Sequence of chain A:
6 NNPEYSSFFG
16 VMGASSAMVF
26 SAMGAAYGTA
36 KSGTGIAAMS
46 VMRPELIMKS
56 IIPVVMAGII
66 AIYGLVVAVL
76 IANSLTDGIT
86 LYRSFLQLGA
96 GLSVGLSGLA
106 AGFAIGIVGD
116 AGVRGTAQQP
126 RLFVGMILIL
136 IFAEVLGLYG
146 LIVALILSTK

Sequence of chain B:
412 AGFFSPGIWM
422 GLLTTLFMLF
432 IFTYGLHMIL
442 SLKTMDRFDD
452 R

This data describes a binding interaction between two proteins.

Contacts between the two chains:
Residue M28 in chain A is in contact with residue L437 in chain B (closest heavy-atom distance 3.4 Å).
Residue F108 in chain A is in contact with residue Y435 in chain B (closest heavy-atom distance 3.8 Å).
Residue F108 in chain A is in contact with residue M439 in chain B (closest heavy-atom distance 3.5 Å).
Residue F14 in chain A contacts residue G422 in chain B (closest heavy-atom distance 3.8 Å).
Residue F14 in chain A is in contact with residue T425 in chain B (closest heavy-atom distance 3.2 Å).
Residue F14 in chain A is in contact with residue G418 in chain B (closest heavy-atom distance 5.0 Å).
Residue T39 in chain A contacts residue K444 in chain B (closest heavy-atom distance 4.5 Å).
Residue M28 in chain A interacts with residue I440 in chain B (closest heavy-atom distance 4.0 Å).
Residue T39 in chain A interacts with residue T445 in chain B (closest heavy-atom distance 4.4 Å).
Residue K36 in chain A contacts residue L443 in chain B (closest heavy-atom distance 3.5 Å).
Residue A42 in chain A contacts residue F449 in chain B (closest heavy-atom distance 3.3 Å).
Residue Y10 in chain A contacts residue G418 in chain B (closest heavy-atom distance 3.9 Å).
Residue Y32 in chain A interacts with residue L443 in chain B (closest heavy-atom distance 4.3 Å).
Residue F25 in chain A interacts with residue I432 in chain B (closest heavy-atom distance 3.5 Å).
Residue L101 in chain A is in contact with residue I432 in chain B (closest heavy-atom distance 3.9 Å).
Residue A43 in chain A is in contact with residue M446 in chain B (closest heavy-atom distance 3.9 Å).
Residue M17 in chain A contacts residue T425 in chain B (closest heavy-atom distance 3.8 Å).
Residue M17 in chain A interacts with residue T426 in chain B (closest heavy-atom distance 4.5 Å).
Residue F13 in chain A interacts with residue T426 in chain B (closest heavy-atom distance 5.0 Å).
Residue M47 in chain A is in contact with residue D450 in chain B (closest heavy-atom distance 3.4 Å).
Residue V24 in chain A contacts residue F433 in chain B (closest heavy-atom distance 4.7 Å).
Residue S21 in chain A is in contact with residue M429 in chain B (closest heavy-atom distance 4.1 Å).
Residue F90 in chain A is in contact with residue M421 in chain B (closest heavy-atom distance 4.6 Å).
Residue V46 in chain A interacts with residue R452 in chain B (closest heavy-atom distance 4.0 Å).
Residue F13 in chain A interacts with residue G422 in chain B (closest heavy-atom distance 4.8 Å).
Residue L104 in chain A interacts with residue G436 in chain B (closest heavy-atom distance 4.0 Å).
Residue F25 in chain A interacts with residue F433 in chain B (closest heavy-atom distance 3.6 Å).
Residue V46 in chain A is in contact with residue D451 in chain B (closest heavy-atom distance 2.9 Å).
Residue L93 in chain A interacts with residue T425 in chain B (closest heavy-atom distance 4.0 Å).
Residue F14 in chain A is in contact with residue M421 in chain B (closest heavy-atom distance 3.5 Å).
Residue V46 in chain A interacts with residue F449 in chain B (closest heavy-atom distance 3.7 Å).
Residue M28 in chain A is in contact with residue F433 in chain B (closest heavy-atom distance 3.5 Å).
Residue F90 in chain A is in contact with residue T425 in chain B (closest heavy-atom distance 4.6 Å).
Residue A42 in chain A is in contact with residue M446 in chain B (closest heavy-atom distance 4.2 Å).
Residue A35 in chain A interacts with residue L443 in chain B (closest heavy-atom distance 3.6 Å).
Residue L97 in chain A interacts with residue I432 in chain B (closest heavy-atom distance 4.2 Å).
Residue Y32 in chain A interacts with residue M439 in chain B (closest heavy-atom distance 3.5 Å).
Residue F108 in chain A interacts with residue G436 in chain B (closest heavy-atom distance 3.7 Å).
Residue M47 in chain A is in contact with residue R452 in chain B (closest heavy-atom distance 4.8 Å).
Residue I112 in chain A is in contact with residue M439 in chain B (closest heavy-atom distance 4.6 Å).
Residue L104 in chain A contacts residue I432 in chain B (closest heavy-atom distance 4.0 Å).
Residue F25 in chain A is in contact with residue M429 in chain B (closest heavy-atom distance 3.3 Å).
Residue A43 in chain A interacts with residue D450 in chain B (closest heavy-atom distance 5.0 Å).
Residue L104 in chain A contacts residue Y435 in chain B (closest heavy-atom distance 4.3 Å).
Residue L97 in chain A is in contact with residue M429 in chain B (closest heavy-atom distance 4.0 Å).
Residue M47 in chain A interacts with residue D451 in chain B (closest heavy-atom distance 3.9 Å).
Residue L93 in chain A interacts with residue M429 in chain B (closest heavy-atom distance 4.0 Å).
Residue F108 in chain A contacts residue I440 in chain B (closest heavy-atom distance 4.8 Å).
Residue T39 in chain A is in contact with residue M446 in chain B (closest heavy-atom distance 3.4 Å).
Residue A43 in chain A interacts with residue F449 in chain B (closest heavy-atom distance 3.9 Å).
Residue Y32 in chain A contacts residue I440 in chain B (closest heavy-atom distance 4.0 Å).
Residue M17 in chain A contacts residue M429 in chain B (closest heavy-atom distance 3.6 Å).
Residue M28 in chain A is in contact with residue G436 in chain B (closest heavy-atom distance 3.7 Å).